Sequence of chain A:
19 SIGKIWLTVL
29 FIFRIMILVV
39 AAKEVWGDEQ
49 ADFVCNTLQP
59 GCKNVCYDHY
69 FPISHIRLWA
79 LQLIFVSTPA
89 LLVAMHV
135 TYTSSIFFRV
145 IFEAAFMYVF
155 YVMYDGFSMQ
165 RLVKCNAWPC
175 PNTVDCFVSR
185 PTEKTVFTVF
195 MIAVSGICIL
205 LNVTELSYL

Interface contacts:
Residue V63 in chain B contacts residue R165 in chain A (closest heavy-atom distance 3.7 Å).
Residue W172 in chain B contacts residue L166 in chain A (closest heavy-atom distance 3.4 Å).
Residue W172 in chain B interacts with residue D179 in chain A (closest heavy-atom distance 3.8 Å).
Residue R75 in chain B interacts with residue V43 in chain A (closest heavy-atom distance 4.0 Å).
Residue D66 in chain B is in contact with residue R165 in chain A (closest heavy-atom distance 3.1 Å).
Residue L79 in chain B interacts with residue I35 in chain A (closest heavy-atom distance 3.3 Å).
Residue L90 in chain B contacts residue W24 in chain A (closest heavy-atom distance 3.5 Å).
Residue L89 in chain B interacts with residue V27 in chain A (closest heavy-atom distance 3.7 Å).
Residue P70 in chain B interacts with residue E187 in chain A (closest heavy-atom distance 3.2 Å).
Residue N62 in chain B contacts residue S183 in chain A (closest heavy-atom distance 3.5 Å).
Residue P58 in chain B interacts with residue V52 in chain A (closest heavy-atom distance 3.6 Å).
Residue N62 in chain B interacts with residue V52 in chain A (closest heavy-atom distance 3.7 Å).
Residue R75 in chain B interacts with residue V38 in chain A (closest heavy-atom distance 3.9 Å).
Residue L90 in chain B interacts with residue V27 in chain A (closest heavy-atom distance 3.7 Å).
Residue L79 in chain B interacts with residue F194 in chain A (closest heavy-atom distance 4.1 Å).
Residue S72 in chain B interacts with residue E187 in chain A (closest heavy-atom distance 2.8 Å).
Residue I82 in chain B is in contact with residue F31 in chain A (closest heavy-atom distance 3.4 Å).
Residue L89 in chain B interacts with residue I30 in chain A (closest heavy-atom distance 4.2 Å).
Residue M93 in chain B contacts residue K22 in chain A (closest heavy-atom distance 4.5 Å).
Residue P58 in chain B is in contact with residue F181 in chain A (closest heavy-atom distance 3.1 Å).
Residue D66 in chain B contacts residue E187 in chain A (closest heavy-atom distance 4.4 Å).
Residue I74 in chain B interacts with residue E42 in chain A (closest heavy-atom distance 4.3 Å).
Residue Q48 in chain B interacts with residue S183 in chain A (closest heavy-atom distance 4.1 Å).
Residue W172 in chain B contacts residue F181 in chain A (closest heavy-atom distance 3.3 Å).
Residue M93 in chain B is in contact with residue V27 in chain A (closest heavy-atom distance 4.3 Å).
Residue E47 in chain B contacts residue E42 in chain A (closest heavy-atom distance 2.9 Å).
Residue H94 in chain B contacts residue I23 in chain A (closest heavy-atom distance 3.6 Å).
Residue H67 in chain B is in contact with residue R165 in chain A (closest heavy-atom distance 4.2 Å).
Residue G59 in chain B interacts with residue V52 in chain A (closest heavy-atom distance 3.8 Å).
Residue R75 in chain B interacts with residue E187 in chain A (closest heavy-atom distance 2.7 Å).
Residue T86 in chain B interacts with residue V27 in chain A (closest heavy-atom distance 3.4 Å).
Residue R75 in chain B contacts residue F191 in chain A (closest heavy-atom distance 4.5 Å).
Residue M93 in chain B interacts with residue T26 in chain A (closest heavy-atom distance 3.0 Å).
Residue D66 in chain B is in contact with residue P185 in chain A (closest heavy-atom distance 3.1 Å).
Residue R75 in chain B interacts with residue R184 in chain A (closest heavy-atom distance 3.8 Å).
Residue I82 in chain B interacts with residue M34 in chain A (closest heavy-atom distance 3.9 Å).
Residue P58 in chain B is in contact with residue N54 in chain A (closest heavy-atom distance 4.4 Å).
Residue H94 in chain B is in contact with residue I20 in chain A (closest heavy-atom distance 4.3 Å).
Residue V63 in chain B interacts with residue F181 in chain A (closest heavy-atom distance 4.5 Å).
Residue P70 in chain B interacts with residue T186 in chain A (closest heavy-atom distance 3.2 Å).
Residue N62 in chain B is in contact with residue F181 in chain A (closest heavy-atom distance 3.6 Å).
Residue P58 in chain B interacts with residue C53 in chain A (closest heavy-atom distance 4.3 Å).
Residue Q57 in chain B contacts residue N54 in chain A (closest heavy-atom distance 4.0 Å).
Residue A78 in chain B interacts with residue V38 in chain A (closest heavy-atom distance 4.0 Å).
Residue I71 in chain B contacts residue E187 in chain A (closest heavy-atom distance 3.2 Å).
Residue G59 in chain B contacts residue F181 in chain A (closest heavy-atom distance 3.5 Å).
Residue D66 in chain B is in contact with residue T186 in chain A (closest heavy-atom distance 2.5 Å).
Residue I71 in chain B interacts with residue V190 in chain A (closest heavy-atom distance 3.8 Å).
Residue R75 in chain B is in contact with residue E42 in chain A (closest heavy-atom distance 3.1 Å).
Residue N62 in chain B interacts with residue D50 in chain A (closest heavy-atom distance 3.3 Å).
Residue Q48 in chain B contacts residue R184 in chain A (closest heavy-atom distance 2.7 Å).
Residue I82 in chain B is in contact with residue I35 in chain A (closest heavy-atom distance 3.7 Å).
Residue M93 in chain B is in contact with residue I23 in chain A (closest heavy-atom distance 3.4 Å).
Residue D66 in chain B interacts with residue R184 in chain A (closest heavy-atom distance 3.8 Å).
Residue A40 in chain B interacts with residue E42 in chain A (closest heavy-atom distance 4.5 Å).
Residue Y65 in chain B interacts with residue R184 in chain A (closest heavy-atom distance 4.1 Å).
Residue F83 in chain B is in contact with residue F31 in chain A (closest heavy-atom distance 3.7 Å).
Residue T86 in chain B contacts residue F31 in chain A (closest heavy-atom distance 3.7 Å).
Residue P173 in chain B is in contact with residue F181 in chain A (closest heavy-atom distance 3.5 Å).
Residue L79 in chain B is in contact with residue F191 in chain A (closest heavy-atom distance 4.0 Å).

These two protein chains interact to form a complex.

Sequence of chain B:
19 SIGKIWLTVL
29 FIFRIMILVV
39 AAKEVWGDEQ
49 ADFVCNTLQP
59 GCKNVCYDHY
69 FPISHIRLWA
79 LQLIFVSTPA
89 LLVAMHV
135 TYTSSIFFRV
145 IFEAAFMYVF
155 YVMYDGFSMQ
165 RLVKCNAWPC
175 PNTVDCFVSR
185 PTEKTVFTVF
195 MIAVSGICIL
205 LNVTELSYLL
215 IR